Sequence of the second protein:
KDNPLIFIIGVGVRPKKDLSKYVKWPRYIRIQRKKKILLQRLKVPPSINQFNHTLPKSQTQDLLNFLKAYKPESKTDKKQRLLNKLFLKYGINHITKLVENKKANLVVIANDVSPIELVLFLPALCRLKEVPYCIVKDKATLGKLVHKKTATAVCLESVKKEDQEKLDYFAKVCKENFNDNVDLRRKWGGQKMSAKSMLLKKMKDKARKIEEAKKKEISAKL

Sequence of the first protein:
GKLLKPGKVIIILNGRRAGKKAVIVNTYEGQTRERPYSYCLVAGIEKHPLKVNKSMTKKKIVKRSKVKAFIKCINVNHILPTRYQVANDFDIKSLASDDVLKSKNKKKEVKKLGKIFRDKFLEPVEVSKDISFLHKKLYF

Interface contacts:
Residue F7 in the second protein interacts with residue K54 in the first protein (closest heavy-atom distance 3.8 Å).
Residue L5 in the second protein is in contact with residue L122 in the first protein (closest heavy-atom distance 4.2 Å).
Residue I6 in the second protein is in contact with residue H140 in the first protein (closest heavy-atom distance 4.1 Å).
Residue F7 in the second protein contacts residue I61 in the first protein (closest heavy-atom distance 4.4 Å).
Residue L5 in the second protein interacts with residue P124 in the first protein (closest heavy-atom distance 4.0 Å).
Residue D2 in the second protein contacts residue I61 in the first protein (closest heavy-atom distance 4.7 Å).
Residue I6 in the second protein interacts with residue L122 in the first protein (closest heavy-atom distance 3.9 Å).
Residue F7 in the second protein interacts with residue V52 in the first protein (closest heavy-atom distance 3.5 Å).
Residue F7 in the second protein contacts residue N53 in the first protein (closest heavy-atom distance 3.5 Å).
Residue I6 in the second protein is in contact with residue F121 in the first protein (closest heavy-atom distance 3.1 Å).
Residue K1 in the second protein interacts with residue K58 in the first protein (closest heavy-atom distance 4.5 Å).
Residue L5 in the second protein contacts residue F121 in the first protein (closest heavy-atom distance 4.5 Å).
Residue N3 in the second protein contacts residue L122 in the first protein (closest heavy-atom distance 3.8 Å).
Residue I6 in the second protein contacts residue V52 in the first protein (closest heavy-atom distance 3.9 Å).
Residue D2 in the second protein is in contact with residue K58 in the first protein (closest heavy-atom distance 4.9 Å).

These two protein chains interact to form a complex.